The following describes two proteins that form a bound complex.

Sequence of chain B:
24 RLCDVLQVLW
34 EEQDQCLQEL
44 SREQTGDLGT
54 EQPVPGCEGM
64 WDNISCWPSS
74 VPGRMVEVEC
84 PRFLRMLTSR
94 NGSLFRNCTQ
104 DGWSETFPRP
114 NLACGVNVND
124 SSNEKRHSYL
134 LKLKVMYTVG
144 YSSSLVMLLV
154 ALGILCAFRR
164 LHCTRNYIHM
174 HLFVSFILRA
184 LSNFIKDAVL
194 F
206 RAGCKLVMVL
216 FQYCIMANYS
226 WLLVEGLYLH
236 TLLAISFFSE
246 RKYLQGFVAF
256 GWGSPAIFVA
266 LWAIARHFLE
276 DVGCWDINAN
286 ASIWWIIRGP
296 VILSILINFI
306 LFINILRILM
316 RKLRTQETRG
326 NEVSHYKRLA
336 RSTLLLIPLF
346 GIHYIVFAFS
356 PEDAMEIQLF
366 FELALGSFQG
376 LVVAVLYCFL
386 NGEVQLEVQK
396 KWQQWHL

Sequence of chain A:
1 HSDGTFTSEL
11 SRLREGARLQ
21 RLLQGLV

Interface contacts:
Residue L368 in chain B interacts with residue D3 in chain A (closest heavy-atom distance 4.2 Å).
Residue H130 in chain B contacts residue A17 in chain A (closest heavy-atom distance 4.5 Å).
Residue D281 in chain B interacts with residue S11 in chain A (closest heavy-atom distance 4.1 Å).
Residue R293 in chain B interacts with residue H1 in chain A (closest heavy-atom distance 4.0 Å).
Residue D281 in chain B is in contact with residue S8 in chain A (closest heavy-atom distance 3.5 Å).
Residue I67 in chain B contacts residue V27 in chain A (closest heavy-atom distance 3.9 Å).
Residue F216 in chain B is in contact with residue D3 in chain A (closest heavy-atom distance 3.1 Å).
Residue N66 in chain B contacts residue L26 in chain A (closest heavy-atom distance 3.4 Å).
Residue L133 in chain B is in contact with residue F6 in chain A (closest heavy-atom distance 4.3 Å).
Residue L25 in chain B is in contact with residue L19 in chain A (closest heavy-atom distance 3.8 Å).
Residue L368 in chain B interacts with residue S2 in chain A (closest heavy-atom distance 3.2 Å).
Residue I67 in chain B contacts residue L26 in chain A (closest heavy-atom distance 3.3 Å).
Residue A116 in chain B interacts with residue V27 in chain A (closest heavy-atom distance 3.7 Å).
Residue V296 in chain B is in contact with residue H1 in chain A (closest heavy-atom distance 4.1 Å).
Residue I220 in chain B contacts residue D3 in chain A (closest heavy-atom distance 3.5 Å).
Residue R24 in chain B interacts with residue E15 in chain A (closest heavy-atom distance 3.1 Å).
Residue V119 in chain B contacts residue L23 in chain A (closest heavy-atom distance 4.0 Å).
Residue E367 in chain B contacts residue S2 in chain A (closest heavy-atom distance 3.2 Å).
Residue V121 in chain B is in contact with residue Q20 in chain A (closest heavy-atom distance 3.0 Å).
Residue L133 in chain B contacts residue L10 in chain A (closest heavy-atom distance 3.7 Å).
Residue A284 in chain B is in contact with residue S8 in chain A (closest heavy-atom distance 3.6 Å).
Residue N120 in chain B contacts residue L23 in chain A (closest heavy-atom distance 3.2 Å).
Residue Q217 in chain B contacts residue H1 in chain A (closest heavy-atom distance 3.6 Å).
Residue R24 in chain B interacts with residue L19 in chain A (closest heavy-atom distance 4.2 Å).
Residue L133 in chain B interacts with residue L13 in chain A (closest heavy-atom distance 3.8 Å).
Residue H130 in chain B is in contact with residue L13 in chain A (closest heavy-atom distance 3.4 Å).
Residue N283 in chain B contacts residue G4 in chain A (closest heavy-atom distance 4.4 Å).
Residue K189 in chain B contacts residue T7 in chain A (closest heavy-atom distance 4.5 Å).
Residue R129 in chain B interacts with residue R12 in chain A (closest heavy-atom distance 4.0 Å).
Residue F194 in chain B contacts residue R14 in chain A (closest heavy-atom distance 4.2 Å).
Residue L368 in chain B is in contact with residue F6 in chain A (closest heavy-atom distance 4.7 Å).
Residue R129 in chain B interacts with residue E9 in chain A (closest heavy-atom distance 4.5 Å).
Residue N126 in chain B interacts with residue L13 in chain A (closest heavy-atom distance 4.3 Å).
Residue L364 in chain B contacts residue S2 in chain A (closest heavy-atom distance 3.5 Å).
Residue I282 in chain B is in contact with residue S8 in chain A (closest heavy-atom distance 4.2 Å).
Residue L25 in chain B contacts residue E15 in chain A (closest heavy-atom distance 2.7 Å).
Residue H130 in chain B contacts residue R14 in chain A (closest heavy-atom distance 4.2 Å).
Residue N186 in chain B contacts residue D3 in chain A (closest heavy-atom distance 2.9 Å).
Residue F194 in chain B contacts residue L10 in chain A (closest heavy-atom distance 3.6 Å).
Residue Y224 in chain B interacts with residue S2 in chain A (closest heavy-atom distance 4.5 Å).
Residue L133 in chain B contacts residue E9 in chain A (closest heavy-atom distance 4.4 Å).
Residue L193 in chain B contacts residue T7 in chain A (closest heavy-atom distance 4.7 Å).
Residue L364 in chain B contacts residue T5 in chain A (closest heavy-atom distance 3.5 Å).
Residue L193 in chain B contacts residue S11 in chain A (closest heavy-atom distance 4.4 Å).
Residue E357 in chain B interacts with residue H1 in chain A (closest heavy-atom distance 4.6 Å).
Residue W289 in chain B interacts with residue G4 in chain A (closest heavy-atom distance 3.7 Å).
Residue N283 in chain B contacts residue S8 in chain A (closest heavy-atom distance 3.4 Å).
Residue K137 in chain B is in contact with residue F6 in chain A (closest heavy-atom distance 4.5 Å).
Residue F194 in chain B is in contact with residue S11 in chain A (closest heavy-atom distance 4.5 Å).
Residue L25 in chain B is in contact with residue R18 in chain A (closest heavy-atom distance 4.1 Å).
Residue Y140 in chain B contacts residue F6 in chain A (closest heavy-atom distance 3.9 Å).
Residue I220 in chain B is in contact with residue H1 in chain A (closest heavy-atom distance 3.3 Å).
Residue R129 in chain B interacts with residue L13 in chain A (closest heavy-atom distance 3.8 Å).
Residue W289 in chain B contacts residue T5 in chain A (closest heavy-atom distance 3.6 Å).
Residue L364 in chain B is in contact with residue F6 in chain A (closest heavy-atom distance 3.7 Å).
Residue L136 in chain B interacts with residue F6 in chain A (closest heavy-atom distance 3.6 Å).
Residue N120 in chain B is in contact with residue Q24 in chain A (closest heavy-atom distance 4.4 Å).
Residue F216 in chain B interacts with residue T7 in chain A (closest heavy-atom distance 4.2 Å).
Residue I292 in chain B contacts residue H1 in chain A (closest heavy-atom distance 3.6 Å).
Residue W289 in chain B interacts with residue H1 in chain A (closest heavy-atom distance 3.6 Å).